Sequence of the second protein:
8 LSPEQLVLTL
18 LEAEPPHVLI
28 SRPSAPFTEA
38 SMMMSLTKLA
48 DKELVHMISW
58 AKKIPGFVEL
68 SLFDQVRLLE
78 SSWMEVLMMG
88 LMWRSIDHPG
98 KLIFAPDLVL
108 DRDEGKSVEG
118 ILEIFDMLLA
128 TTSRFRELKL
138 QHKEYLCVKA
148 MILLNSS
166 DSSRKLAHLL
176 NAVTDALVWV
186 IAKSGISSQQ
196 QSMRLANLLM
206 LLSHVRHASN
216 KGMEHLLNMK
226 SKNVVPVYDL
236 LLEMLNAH

Contacts between the two chains:
Residue V73 in the second protein contacts residue L6 in the first protein (closest heavy-atom distance 4.2 Å).
Residue L76 in the second protein interacts with residue L10 in the first protein (closest heavy-atom distance 3.9 Å).
Residue I55 in the second protein interacts with residue L6 in the first protein (closest heavy-atom distance 3.7 Å).
Residue L235 in the second protein contacts residue L6 in the first protein (closest heavy-atom distance 4.2 Å).
Residue V73 in the second protein interacts with residue V7 in the first protein (closest heavy-atom distance 4.0 Å).
Residue I55 in the second protein is in contact with residue L9 in the first protein (closest heavy-atom distance 3.8 Å).
Residue V52 in the second protein interacts with residue L9 in the first protein (closest heavy-atom distance 4.5 Å).
Residue L69 in the second protein contacts residue T11 in the first protein (closest heavy-atom distance 3.6 Å).
Residue E238 in the second protein interacts with residue H4 in the first protein (closest heavy-atom distance 3.1 Å).
Residue L235 in the second protein contacts residue L9 in the first protein (closest heavy-atom distance 3.8 Å).
Residue I55 in the second protein is in contact with residue L10 in the first protein (closest heavy-atom distance 3.9 Å).
Residue E238 in the second protein contacts residue L6 in the first protein (closest heavy-atom distance 3.0 Å).
Residue K59 in the second protein interacts with residue L10 in the first protein (closest heavy-atom distance 2.9 Å).
Residue L69 in the second protein contacts residue L10 in the first protein (closest heavy-atom distance 4.1 Å).
Residue L76 in the second protein is in contact with residue L6 in the first protein (closest heavy-atom distance 4.5 Å).
Residue E238 in the second protein is in contact with residue V7 in the first protein (closest heavy-atom distance 4.9 Å).
Residue E77 in the second protein interacts with residue L6 in the first protein (closest heavy-atom distance 3.7 Å).
Residue L69 in the second protein is in contact with residue V7 in the first protein (closest heavy-atom distance 4.2 Å).
Residue K59 in the second protein contacts residue L9 in the first protein (closest heavy-atom distance 4.0 Å).
Residue E238 in the second protein interacts with residue K5 in the first protein (closest heavy-atom distance 2.6 Å).
Residue Q72 in the second protein interacts with residue L10 in the first protein (closest heavy-atom distance 3.7 Å).
Residue K59 in the second protein is in contact with residue T11 in the first protein (closest heavy-atom distance 5.0 Å).
Residue K59 in the second protein interacts with residue T13 in the first protein (closest heavy-atom distance 3.5 Å).
Residue V73 in the second protein interacts with residue L10 in the first protein (closest heavy-atom distance 3.6 Å).
Residue M239 in the second protein is in contact with residue L6 in the first protein (closest heavy-atom distance 3.7 Å).
Residue F64 in the second protein interacts with residue L10 in the first protein (closest heavy-atom distance 4.2 Å).
Residue L235 in the second protein interacts with residue K5 in the first protein (closest heavy-atom distance 4.3 Å).

Sequence of the first protein:
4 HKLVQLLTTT

These two protein chains interact to form a complex.